Sequence of the first protein:
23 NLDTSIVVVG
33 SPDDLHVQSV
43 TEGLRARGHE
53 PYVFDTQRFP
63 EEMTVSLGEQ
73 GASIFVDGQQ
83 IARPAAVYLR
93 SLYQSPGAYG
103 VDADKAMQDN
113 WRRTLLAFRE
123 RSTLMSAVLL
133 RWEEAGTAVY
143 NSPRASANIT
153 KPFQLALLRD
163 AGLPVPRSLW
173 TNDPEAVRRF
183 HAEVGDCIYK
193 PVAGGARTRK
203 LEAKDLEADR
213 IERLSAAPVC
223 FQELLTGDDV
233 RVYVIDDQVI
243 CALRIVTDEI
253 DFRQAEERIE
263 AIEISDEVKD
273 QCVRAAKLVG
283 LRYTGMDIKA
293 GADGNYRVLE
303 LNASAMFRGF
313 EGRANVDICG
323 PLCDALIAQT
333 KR

The following describes two proteins that form a bound complex.

Sequence of the second protein:
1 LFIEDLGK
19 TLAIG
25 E

Contacts between the two chains:
Residue P193 in the first protein interacts with residue I3 in the second protein (closest heavy-atom distance 3.9 Å).
Residue Y191 in the first protein is in contact with residue I3 in the second protein (closest heavy-atom distance 4.1 Å).
Residue S93 in the first protein interacts with residue G23 in the second protein (closest heavy-atom distance 5.0 Å).
Residue A198 in the first protein is in contact with residue D5 in the second protein (closest heavy-atom distance 4.2 Å).
Residue R199 in the first protein is in contact with residue D5 in the second protein (closest heavy-atom distance 4.2 Å).
Residue V221 in the first protein interacts with residue F2 in the second protein (closest heavy-atom distance 3.4 Å).
Residue R215 in the first protein contacts residue L1 in the second protein (closest heavy-atom distance 3.7 Å).
Residue L216 in the first protein contacts residue F2 in the second protein (closest heavy-atom distance 3.7 Å).
Residue G99 in the first protein interacts with residue I22 in the second protein (closest heavy-atom distance 3.5 Å).
Residue R92 in the first protein is in contact with residue G23 in the second protein (closest heavy-atom distance 3.6 Å).
Residue Y101 in the first protein is in contact with residue I22 in the second protein (closest heavy-atom distance 4.2 Å).
Residue K192 in the first protein interacts with residue I3 in the second protein (closest heavy-atom distance 3.9 Å).
Residue M308 in the first protein contacts residue E25 in the second protein (closest heavy-atom distance 3.0 Å).
Residue G197 in the first protein interacts with residue L20 in the second protein (closest heavy-atom distance 3.6 Å).
Residue R92 in the first protein contacts residue E25 in the second protein (closest heavy-atom distance 4.9 Å).
Residue N304 in the first protein interacts with residue E25 in the second protein (closest heavy-atom distance 3.2 Å).
Residue A198 in the first protein interacts with residue L20 in the second protein (closest heavy-atom distance 4.9 Å).
Residue A100 in the first protein is in contact with residue A21 in the second protein (closest heavy-atom distance 3.8 Å).
Residue D207 in the first protein is in contact with residue F2 in the second protein (closest heavy-atom distance 3.8 Å).
Residue R212 in the first protein contacts residue F2 in the second protein (closest heavy-atom distance 3.0 Å).
Residue R233 in the first protein is in contact with residue E25 in the second protein (closest heavy-atom distance 2.6 Å).
Residue Y191 in the first protein is in contact with residue F2 in the second protein (closest heavy-atom distance 3.6 Å).
Residue V221 in the first protein is in contact with residue I3 in the second protein (closest heavy-atom distance 3.9 Å).
Residue A198 in the first protein interacts with residue L6 in the second protein (closest heavy-atom distance 3.9 Å).
Residue A198 in the first protein interacts with residue I3 in the second protein (closest heavy-atom distance 3.7 Å).
Residue A307 in the first protein contacts residue E25 in the second protein (closest heavy-atom distance 3.4 Å).
Residue S306 in the first protein contacts residue G23 in the second protein (closest heavy-atom distance 4.3 Å).
Residue R212 in the first protein interacts with residue E4 in the second protein (closest heavy-atom distance 4.6 Å).
Residue R212 in the first protein contacts residue L1 in the second protein (closest heavy-atom distance 4.2 Å).
Residue G197 in the first protein contacts residue D5 in the second protein (closest heavy-atom distance 4.5 Å).
Residue G99 in the first protein contacts residue A21 in the second protein (closest heavy-atom distance 3.3 Å).
Residue A100 in the first protein interacts with residue I22 in the second protein (closest heavy-atom distance 4.3 Å).
Residue F223 in the first protein interacts with residue F2 in the second protein (closest heavy-atom distance 3.8 Å).
Residue Y101 in the first protein is in contact with residue A21 in the second protein (closest heavy-atom distance 3.6 Å).
Residue A219 in the first protein contacts residue L1 in the second protein (closest heavy-atom distance 4.1 Å).
Residue Y101 in the first protein interacts with residue T19 in the second protein (closest heavy-atom distance 4.7 Å).
Residue A305 in the first protein interacts with residue E25 in the second protein (closest heavy-atom distance 3.6 Å).
Residue R215 in the first protein contacts residue F2 in the second protein (closest heavy-atom distance 3.7 Å).
Residue I213 in the first protein is in contact with residue F2 in the second protein (closest heavy-atom distance 3.8 Å).
Residue A218 in the first protein contacts residue L1 in the second protein (closest heavy-atom distance 4.0 Å).
Residue G196 in the first protein contacts residue L6 in the second protein (closest heavy-atom distance 4.2 Å).
Residue G197 in the first protein is in contact with residue L6 in the second protein (closest heavy-atom distance 3.1 Å).
Residue S97 in the first protein interacts with residue I22 in the second protein (closest heavy-atom distance 3.6 Å).
Residue Y101 in the first protein contacts residue G23 in the second protein (closest heavy-atom distance 4.2 Å).
Residue P193 in the first protein interacts with residue L6 in the second protein (closest heavy-atom distance 4.2 Å).
Residue R201 in the first protein interacts with residue D5 in the second protein (closest heavy-atom distance 3.3 Å).
Residue S306 in the first protein interacts with residue E25 in the second protein (closest heavy-atom distance 3.2 Å).
Residue L203 in the first protein interacts with residue F2 in the second protein (closest heavy-atom distance 4.3 Å).
Residue A100 in the first protein is in contact with residue G23 in the second protein (closest heavy-atom distance 4.8 Å).